Sequence of protein 1:
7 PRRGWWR

Sequence of protein 2:
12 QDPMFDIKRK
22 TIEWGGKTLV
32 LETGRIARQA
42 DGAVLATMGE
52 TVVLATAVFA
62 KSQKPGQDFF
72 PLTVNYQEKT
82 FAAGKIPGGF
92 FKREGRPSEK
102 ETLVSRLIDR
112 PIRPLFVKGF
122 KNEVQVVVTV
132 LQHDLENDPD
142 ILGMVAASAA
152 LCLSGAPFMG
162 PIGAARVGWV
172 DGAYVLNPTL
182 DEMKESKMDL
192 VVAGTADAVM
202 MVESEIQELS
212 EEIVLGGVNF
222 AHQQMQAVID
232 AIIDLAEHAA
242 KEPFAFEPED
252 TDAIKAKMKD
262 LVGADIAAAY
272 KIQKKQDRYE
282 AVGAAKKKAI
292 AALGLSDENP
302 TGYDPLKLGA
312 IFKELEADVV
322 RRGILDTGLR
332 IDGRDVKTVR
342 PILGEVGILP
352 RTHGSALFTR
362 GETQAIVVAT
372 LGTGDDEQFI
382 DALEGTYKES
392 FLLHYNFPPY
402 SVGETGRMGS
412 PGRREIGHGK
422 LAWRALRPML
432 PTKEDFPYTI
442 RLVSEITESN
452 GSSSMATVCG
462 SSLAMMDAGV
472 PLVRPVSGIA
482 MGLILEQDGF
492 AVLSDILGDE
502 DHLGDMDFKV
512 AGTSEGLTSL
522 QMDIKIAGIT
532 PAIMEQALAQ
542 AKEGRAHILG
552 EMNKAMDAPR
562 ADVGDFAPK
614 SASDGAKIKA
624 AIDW

This data describes a binding interaction between two proteins.

Residue-level contacts at the interface:
Residue P244 in protein 2 is in contact with residue R9 in protein 1 (closest heavy-atom distance 4.3 Å).
Residue P244 in protein 2 contacts residue W11 in protein 1 (closest heavy-atom distance 3.7 Å).
Residue F245 in protein 2 contacts residue W11 in protein 1 (closest heavy-atom distance 2.7 Å).
Residue F159 in protein 2 is in contact with residue W12 in protein 1 (closest heavy-atom distance 4.1 Å).
Residue I234 in protein 2 interacts with residue W12 in protein 1 (closest heavy-atom distance 3.4 Å).
Residue F247 in protein 2 interacts with residue W11 in protein 1 (closest heavy-atom distance 3.5 Å).
Residue M160 in protein 2 contacts residue W11 in protein 1 (closest heavy-atom distance 4.0 Å).
Residue A246 in protein 2 is in contact with residue W11 in protein 1 (closest heavy-atom distance 4.7 Å).
Residue M160 in protein 2 contacts residue R13 in protein 1 (closest heavy-atom distance 3.6 Å).
Residue P162 in protein 2 is in contact with residue W12 in protein 1 (closest heavy-atom distance 4.2 Å).
Residue A237 in protein 2 interacts with residue W12 in protein 1 (closest heavy-atom distance 3.6 Å).
Residue A157 in protein 2 interacts with residue W11 in protein 1 (closest heavy-atom distance 3.7 Å).
Residue V118 in protein 2 contacts residue W11 in protein 1 (closest heavy-atom distance 3.4 Å).
Residue E238 in protein 2 interacts with residue W12 in protein 1 (closest heavy-atom distance 3.8 Å).
Residue F159 in protein 2 is in contact with residue W11 in protein 1 (closest heavy-atom distance 3.7 Å).
Residue P244 in protein 2 contacts residue G10 in protein 1 (closest heavy-atom distance 3.6 Å).
Residue A237 in protein 2 contacts residue R8 in protein 1 (closest heavy-atom distance 3.9 Å).
Residue H239 in protein 2 is in contact with residue R8 in protein 1 (closest heavy-atom distance 2.8 Å).
Residue A241 in protein 2 contacts residue W12 in protein 1 (closest heavy-atom distance 3.5 Å).
Residue G156 in protein 2 interacts with residue W11 in protein 1 (closest heavy-atom distance 3.7 Å).
Residue A241 in protein 2 interacts with residue R8 in protein 1 (closest heavy-atom distance 3.4 Å).
Residue G161 in protein 2 is in contact with residue W12 in protein 1 (closest heavy-atom distance 3.5 Å).
Residue E238 in protein 2 interacts with residue P7 in protein 1 (closest heavy-atom distance 4.0 Å).
Residue E238 in protein 2 is in contact with residue R8 in protein 1 (closest heavy-atom distance 3.0 Å).
Residue P158 in protein 2 contacts residue W11 in protein 1 (closest heavy-atom distance 3.7 Å).
Residue A240 in protein 2 is in contact with residue R8 in protein 1 (closest heavy-atom distance 4.2 Å).
Residue G161 in protein 2 interacts with residue W11 in protein 1 (closest heavy-atom distance 4.9 Å).
Residue C153 in protein 2 interacts with residue W12 in protein 1 (closest heavy-atom distance 3.9 Å).